Contacts between the two chains:
Residue R115 in chain B interacts with residue K25 in chain A (closest heavy-atom distance 4.5 Å).
Residue E184 in chain B is in contact with residue A27 in chain A (closest heavy-atom distance 4.2 Å).
Residue A116 in chain B contacts residue A27 in chain A (closest heavy-atom distance 3.9 Å).
Residue A116 in chain B contacts residue K25 in chain A (closest heavy-atom distance 3.9 Å).
Residue A185 in chain B contacts residue A51 in chain A (closest heavy-atom distance 4.3 Å).
Residue A116 in chain B contacts residue A26 in chain A (closest heavy-atom distance 3.3 Å).
Residue R115 in chain B is in contact with residue E58 in chain A (closest heavy-atom distance 3.0 Å).
Residue R115 in chain B is in contact with residue A26 in chain A (closest heavy-atom distance 3.3 Å).
Residue E184 in chain B is in contact with residue A52 in chain A (closest heavy-atom distance 4.6 Å).
Residue E184 in chain B interacts with residue A51 in chain A (closest heavy-atom distance 3.8 Å).
Residue R115 in chain B interacts with residue A55 in chain A (closest heavy-atom distance 3.4 Å).
Residue E184 in chain B interacts with residue A55 in chain A (closest heavy-atom distance 4.4 Å).

Sequence of chain A:
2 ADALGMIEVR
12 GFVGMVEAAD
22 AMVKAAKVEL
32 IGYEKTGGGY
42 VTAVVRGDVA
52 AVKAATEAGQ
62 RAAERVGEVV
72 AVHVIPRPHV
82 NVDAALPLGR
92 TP

Sequence of chain B:
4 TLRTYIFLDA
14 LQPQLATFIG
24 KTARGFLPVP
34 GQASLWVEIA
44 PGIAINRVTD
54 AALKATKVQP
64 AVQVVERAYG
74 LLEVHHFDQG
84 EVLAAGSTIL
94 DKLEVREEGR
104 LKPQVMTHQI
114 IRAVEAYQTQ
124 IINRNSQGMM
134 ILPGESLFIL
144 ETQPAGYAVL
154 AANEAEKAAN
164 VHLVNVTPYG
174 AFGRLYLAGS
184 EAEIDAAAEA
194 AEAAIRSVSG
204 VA

The following describes two proteins that form a bound complex.